Residue-level contacts at the interface:
Residue I441 in chain B interacts with residue F9 in chain A (closest heavy-atom distance 4.0 Å).
Residue V80 in chain B contacts residue I2 in chain A (closest heavy-atom distance 3.9 Å).
Residue R81 in chain B is in contact with residue I2 in chain A (closest heavy-atom distance 3.2 Å).
Residue Y79 in chain B is in contact with residue F9 in chain A (closest heavy-atom distance 3.5 Å).
Residue E442 in chain B interacts with residue F9 in chain A (closest heavy-atom distance 4.1 Å).
Residue Y79 in chain B contacts residue I2 in chain A (closest heavy-atom distance 3.2 Å).
Residue Y79 in chain B contacts residue E5 in chain A (closest heavy-atom distance 3.4 Å).
Residue L48 in chain B interacts with residue R8 in chain A (closest heavy-atom distance 4.7 Å).
Residue M445 in chain B interacts with residue F9 in chain A (closest heavy-atom distance 3.8 Å).
Residue Y79 in chain B interacts with residue R8 in chain A (closest heavy-atom distance 3.2 Å).
Residue I441 in chain B is in contact with residue L6 in chain A (closest heavy-atom distance 4.2 Å).
Residue R81 in chain B interacts with residue E5 in chain A (closest heavy-atom distance 3.3 Å).
Residue I82 in chain B contacts residue I2 in chain A (closest heavy-atom distance 4.0 Å).
Residue G78 in chain B contacts residue E5 in chain A (closest heavy-atom distance 5.0 Å).
Residue M445 in chain B contacts residue F10 in chain A (closest heavy-atom distance 4.9 Å).
Residue Y79 in chain B interacts with residue L6 in chain A (closest heavy-atom distance 3.5 Å).

These two protein chains interact to form a complex.

Sequence of chain A:
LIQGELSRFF

Sequence of chain B:
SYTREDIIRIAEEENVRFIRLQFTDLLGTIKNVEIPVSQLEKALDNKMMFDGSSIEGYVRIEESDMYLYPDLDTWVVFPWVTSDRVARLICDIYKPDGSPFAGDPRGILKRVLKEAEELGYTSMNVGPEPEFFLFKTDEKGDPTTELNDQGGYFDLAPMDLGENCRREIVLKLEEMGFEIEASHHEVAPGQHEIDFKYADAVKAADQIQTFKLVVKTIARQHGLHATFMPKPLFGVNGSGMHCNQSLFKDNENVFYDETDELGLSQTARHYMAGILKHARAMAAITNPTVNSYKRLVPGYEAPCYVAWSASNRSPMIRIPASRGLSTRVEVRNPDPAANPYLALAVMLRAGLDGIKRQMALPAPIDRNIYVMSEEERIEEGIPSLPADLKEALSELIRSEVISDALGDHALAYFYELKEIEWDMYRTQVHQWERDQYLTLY